Sequence of chain B:
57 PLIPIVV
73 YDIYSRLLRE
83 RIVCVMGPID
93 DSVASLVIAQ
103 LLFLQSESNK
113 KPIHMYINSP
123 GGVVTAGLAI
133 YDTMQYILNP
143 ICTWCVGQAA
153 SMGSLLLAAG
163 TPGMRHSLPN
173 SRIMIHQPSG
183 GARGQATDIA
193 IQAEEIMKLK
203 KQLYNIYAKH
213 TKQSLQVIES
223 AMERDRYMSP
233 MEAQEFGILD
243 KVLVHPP

Residue-level contacts at the interface:
Residue T127 in chain B contacts residue R174 in chain A (closest heavy-atom distance 3.6 Å).
Residue A131 in chain B interacts with residue V148 in chain A (closest heavy-atom distance 3.5 Å).
Residue L80 in chain B contacts residue P60 in chain A (closest heavy-atom distance 4.0 Å).
Residue A101 in chain B is in contact with residue Y76 in chain A (closest heavy-atom distance 4.0 Å).
Residue D134 in chain B interacts with residue N172 in chain A (closest heavy-atom distance 2.7 Å).
Residue S97 in chain B is in contact with residue Y76 in chain A (closest heavy-atom distance 2.9 Å).
Residue Y138 in chain B is in contact with residue W146 in chain A (closest heavy-atom distance 3.4 Å).
Residue Y138 in chain B is in contact with residue L170 in chain A (closest heavy-atom distance 3.9 Å).
Residue Q194 in chain B is in contact with residue Y229 in chain A (closest heavy-atom distance 3.4 Å).
Residue L104 in chain B interacts with residue Y118 in chain A (closest heavy-atom distance 3.4 Å).
Residue L130 in chain B is in contact with residue N172 in chain A (closest heavy-atom distance 3.8 Å).
Residue L140 in chain B interacts with residue P248 in chain A (closest heavy-atom distance 3.8 Å).
Residue Q187 in chain B interacts with residue R226 in chain A (closest heavy-atom distance 2.6 Å).
Residue F105 in chain B is in contact with residue I75 in chain A (closest heavy-atom distance 3.8 Å).
Residue Y138 in chain B contacts residue L245 in chain A (closest heavy-atom distance 4.2 Å).
Residue D134 in chain B contacts residue L170 in chain A (closest heavy-atom distance 3.5 Å).
Residue I193 in chain B is in contact with residue D227 in chain A (closest heavy-atom distance 3.5 Å).
Residue S97 in chain B is in contact with residue M88 in chain A (closest heavy-atom distance 3.5 Å).
Residue I193 in chain B contacts residue R226 in chain A (closest heavy-atom distance 3.4 Å).
Residue D134 in chain B interacts with residue S173 in chain A (closest heavy-atom distance 3.6 Å).
Residue A131 in chain B interacts with residue N120 in chain A (closest heavy-atom distance 4.2 Å).
Residue T189 in chain B interacts with residue R226 in chain A (closest heavy-atom distance 3.9 Å).
Residue D134 in chain B interacts with residue P171 in chain A (closest heavy-atom distance 3.8 Å).
Residue S94 in chain B is in contact with residue Y76 in chain A (closest heavy-atom distance 4.5 Å).
Residue D93 in chain B contacts residue P122 in chain A (closest heavy-atom distance 4.2 Å).
Residue L98 in chain B is in contact with residue L58 in chain A (closest heavy-atom distance 2.9 Å).
Residue Y73 in chain B is in contact with residue I61 in chain A (closest heavy-atom distance 3.4 Å).
Residue Q107 in chain B interacts with residue P248 in chain A (closest heavy-atom distance 4.6 Å).
Residue Y138 in chain B contacts residue P248 in chain A (closest heavy-atom distance 3.0 Å).
Residue L98 in chain B contacts residue I75 in chain A (closest heavy-atom distance 4.4 Å).
Residue S94 in chain B interacts with residue L58 in chain A (closest heavy-atom distance 3.5 Å).
Residue I193 in chain B is in contact with residue Y229 in chain A (closest heavy-atom distance 4.1 Å).
Residue Q194 in chain B is in contact with residue D227 in chain A (closest heavy-atom distance 3.5 Å).
Residue T127 in chain B is in contact with residue Q150 in chain A (closest heavy-atom distance 4.0 Å).
Residue E197 in chain B contacts residue Y229 in chain A (closest heavy-atom distance 3.1 Å).
Residue S77 in chain B is in contact with residue I61 in chain A (closest heavy-atom distance 3.3 Å).
Residue T127 in chain B is in contact with residue G149 in chain A (closest heavy-atom distance 3.3 Å).
Residue Y138 in chain B is in contact with residue V246 in chain A (closest heavy-atom distance 3.2 Å).
Residue Q204 in chain B is in contact with residue N172 in chain A (closest heavy-atom distance 3.2 Å).
Residue A131 in chain B is in contact with residue G149 in chain A (closest heavy-atom distance 3.5 Å).
Residue D190 in chain B interacts with residue R226 in chain A (closest heavy-atom distance 3.1 Å).
Residue L98 in chain B interacts with residue Y76 in chain A (closest heavy-atom distance 3.1 Å).
Residue Q137 in chain B contacts residue V246 in chain A (closest heavy-atom distance 3.8 Å).
Residue Q102 in chain B contacts residue P60 in chain A (closest heavy-atom distance 4.0 Å).
Residue A101 in chain B contacts residue I75 in chain A (closest heavy-atom distance 3.6 Å).
Residue L98 in chain B is in contact with residue I59 in chain A (closest heavy-atom distance 4.2 Å).
Residue L201 in chain B interacts with residue R174 in chain A (closest heavy-atom distance 3.6 Å).
Residue E197 in chain B is in contact with residue R174 in chain A (closest heavy-atom distance 2.8 Å).
Residue I208 in chain B is in contact with residue N172 in chain A (closest heavy-atom distance 3.9 Å).
Residue F105 in chain B is in contact with residue R78 in chain A (closest heavy-atom distance 3.5 Å).
Residue Q137 in chain B interacts with residue H247 in chain A (closest heavy-atom distance 3.0 Å).
Residue Y133 in chain B is in contact with residue N172 in chain A (closest heavy-atom distance 3.4 Å).
Residue D74 in chain B interacts with residue P60 in chain A (closest heavy-atom distance 4.4 Å).
Residue Y138 in chain B interacts with residue H247 in chain A (closest heavy-atom distance 3.4 Å).
Residue A101 in chain B contacts residue L79 in chain A (closest heavy-atom distance 3.7 Å).
Residue I100 in chain B contacts residue V148 in chain A (closest heavy-atom distance 3.6 Å).
Residue Q102 in chain B is in contact with residue I75 in chain A (closest heavy-atom distance 4.2 Å).
Residue F105 in chain B contacts residue V62 in chain A (closest heavy-atom distance 3.9 Å).
Residue S77 in chain B is in contact with residue P60 in chain A (closest heavy-atom distance 3.6 Å).
Residue D93 in chain B interacts with residue N120 in chain A (closest heavy-atom distance 3.5 Å).

These two protein chains interact to form a complex.

Sequence of chain A:
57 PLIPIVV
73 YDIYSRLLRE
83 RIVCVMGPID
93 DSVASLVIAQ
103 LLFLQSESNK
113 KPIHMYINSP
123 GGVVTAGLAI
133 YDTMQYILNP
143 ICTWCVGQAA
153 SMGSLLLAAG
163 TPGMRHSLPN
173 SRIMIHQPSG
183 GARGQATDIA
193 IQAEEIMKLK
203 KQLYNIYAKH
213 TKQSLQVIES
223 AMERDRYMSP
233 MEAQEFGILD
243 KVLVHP